Interface contacts:
Residue T140 in protein 2 contacts residue T8 in protein 1 (closest heavy-atom distance 4.0 Å).
Residue L34 in protein 2 contacts residue T9 in protein 1 (closest heavy-atom distance 3.7 Å).
Residue L75 in protein 2 contacts residue T8 in protein 1 (closest heavy-atom distance 4.1 Å).
Residue F147 in protein 2 contacts residue L2 in protein 1 (closest heavy-atom distance 4.1 Å).
Residue V68 in protein 2 is in contact with residue M11 in protein 1 (closest heavy-atom distance 3.3 Å).
Residue A71 in protein 2 is in contact with residue N7 in protein 1 (closest heavy-atom distance 3.2 Å).
Residue T29 in protein 2 contacts residue L2 in protein 1 (closest heavy-atom distance 4.2 Å).
Residue Q40 in protein 2 contacts residue L12 in protein 1 (closest heavy-atom distance 4.8 Å).
Residue I33 in protein 2 is in contact with residue E3 in protein 1 (closest heavy-atom distance 4.5 Å).
Residue I33 in protein 2 is in contact with residue T9 in protein 1 (closest heavy-atom distance 2.7 Å).
Residue T140 in protein 2 is in contact with residue A5 in protein 1 (closest heavy-atom distance 3.9 Å).
Residue I41 in protein 2 interacts with residue L16 in protein 1 (closest heavy-atom distance 4.5 Å).
Residue P64 in protein 2 is in contact with residue M11 in protein 1 (closest heavy-atom distance 4.3 Å).
Residue A71 in protein 2 is in contact with residue A4 in protein 1 (closest heavy-atom distance 4.8 Å).
Residue L61 in protein 2 contacts residue S17 in protein 1 (closest heavy-atom distance 4.7 Å).
Residue L109 in protein 2 contacts residue T15 in protein 1 (closest heavy-atom distance 4.8 Å).
Residue L61 in protein 2 contacts residue T15 in protein 1 (closest heavy-atom distance 4.1 Å).
Residue I33 in protein 2 is in contact with residue A5 in protein 1 (closest heavy-atom distance 3.5 Å).
Residue N74 in protein 2 contacts residue A4 in protein 1 (closest heavy-atom distance 3.9 Å).
Residue Q40 in protein 2 interacts with residue L16 in protein 1 (closest heavy-atom distance 3.8 Å).
Residue S32 in protein 2 is in contact with residue R6 in protein 1 (closest heavy-atom distance 2.6 Å).
Residue Q40 in protein 2 interacts with residue K14 in protein 1 (closest heavy-atom distance 4.9 Å).
Residue L44 in protein 2 contacts residue L16 in protein 1 (closest heavy-atom distance 4.2 Å).
Residue T29 in protein 2 interacts with residue R6 in protein 1 (closest heavy-atom distance 4.3 Å).
Residue A71 in protein 2 contacts residue M11 in protein 1 (closest heavy-atom distance 4.1 Å).
Residue L109 in protein 2 is in contact with residue L12 in protein 1 (closest heavy-atom distance 4.3 Å).
Residue V37 in protein 2 is in contact with residue S13 in protein 1 (closest heavy-atom distance 4.7 Å).
Residue V78 in protein 2 interacts with residue L2 in protein 1 (closest heavy-atom distance 4.8 Å).
Residue V68 in protein 2 contacts residue L12 in protein 1 (closest heavy-atom distance 3.1 Å).
Residue V68 in protein 2 interacts with residue T15 in protein 1 (closest heavy-atom distance 4.1 Å).
Residue A71 in protein 2 contacts residue T8 in protein 1 (closest heavy-atom distance 3.1 Å).
Residue A67 in protein 2 contacts residue M11 in protein 1 (closest heavy-atom distance 3.7 Å).
Residue L75 in protein 2 is in contact with residue A4 in protein 1 (closest heavy-atom distance 3.5 Å).
Residue I136 in protein 2 is in contact with residue T8 in protein 1 (closest heavy-atom distance 3.6 Å).
Residue L137 in protein 2 contacts residue L12 in protein 1 (closest heavy-atom distance 4.8 Å).
Residue L144 in protein 2 interacts with residue L2 in protein 1 (closest heavy-atom distance 4.3 Å).
Residue V78 in protein 2 contacts residue A4 in protein 1 (closest heavy-atom distance 4.2 Å).
Residue V65 in protein 2 contacts residue T15 in protein 1 (closest heavy-atom distance 4.0 Å).
Residue N74 in protein 2 is in contact with residue N7 in protein 1 (closest heavy-atom distance 4.7 Å).
Residue L129 in protein 2 is in contact with residue L16 in protein 1 (closest heavy-atom distance 4.9 Å).
Residue P59 in protein 2 contacts residue S17 in protein 1 (closest heavy-atom distance 4.7 Å).
Residue I136 in protein 2 interacts with residue L12 in protein 1 (closest heavy-atom distance 3.9 Å).
Residue V37 in protein 2 is in contact with residue L16 in protein 1 (closest heavy-atom distance 4.8 Å).
Residue V72 in protein 2 contacts residue T8 in protein 1 (closest heavy-atom distance 3.6 Å).
Residue S133 in protein 2 is in contact with residue L16 in protein 1 (closest heavy-atom distance 4.5 Å).
Residue V37 in protein 2 is in contact with residue T9 in protein 1 (closest heavy-atom distance 3.1 Å).
Residue Q40 in protein 2 is in contact with residue S13 in protein 1 (closest heavy-atom distance 3.0 Å).
Residue I33 in protein 2 is in contact with residue L2 in protein 1 (closest heavy-atom distance 5.0 Å).
Residue S133 in protein 2 contacts residue L12 in protein 1 (closest heavy-atom distance 3.9 Å).
Residue V68 in protein 2 interacts with residue T8 in protein 1 (closest heavy-atom distance 4.6 Å).
Residue L144 in protein 2 interacts with residue A5 in protein 1 (closest heavy-atom distance 4.0 Å).
Residue I33 in protein 2 interacts with residue R6 in protein 1 (closest heavy-atom distance 3.3 Å).
Residue P64 in protein 2 is in contact with residue T15 in protein 1 (closest heavy-atom distance 2.9 Å).
Residue L75 in protein 2 is in contact with residue A5 in protein 1 (closest heavy-atom distance 3.0 Å).
Residue V37 in protein 2 is in contact with residue L12 in protein 1 (closest heavy-atom distance 4.0 Å).

This data describes a binding interaction between two proteins.

Sequence of protein 1:
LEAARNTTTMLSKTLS

Sequence of protein 2:
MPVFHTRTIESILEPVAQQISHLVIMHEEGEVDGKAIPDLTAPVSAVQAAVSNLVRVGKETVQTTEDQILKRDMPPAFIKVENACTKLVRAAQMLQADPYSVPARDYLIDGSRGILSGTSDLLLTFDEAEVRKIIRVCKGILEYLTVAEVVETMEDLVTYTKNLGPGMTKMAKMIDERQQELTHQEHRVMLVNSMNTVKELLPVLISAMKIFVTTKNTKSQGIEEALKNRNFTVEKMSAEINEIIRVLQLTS